This data describes a binding interaction between two proteins.

Sequence of protein 1:
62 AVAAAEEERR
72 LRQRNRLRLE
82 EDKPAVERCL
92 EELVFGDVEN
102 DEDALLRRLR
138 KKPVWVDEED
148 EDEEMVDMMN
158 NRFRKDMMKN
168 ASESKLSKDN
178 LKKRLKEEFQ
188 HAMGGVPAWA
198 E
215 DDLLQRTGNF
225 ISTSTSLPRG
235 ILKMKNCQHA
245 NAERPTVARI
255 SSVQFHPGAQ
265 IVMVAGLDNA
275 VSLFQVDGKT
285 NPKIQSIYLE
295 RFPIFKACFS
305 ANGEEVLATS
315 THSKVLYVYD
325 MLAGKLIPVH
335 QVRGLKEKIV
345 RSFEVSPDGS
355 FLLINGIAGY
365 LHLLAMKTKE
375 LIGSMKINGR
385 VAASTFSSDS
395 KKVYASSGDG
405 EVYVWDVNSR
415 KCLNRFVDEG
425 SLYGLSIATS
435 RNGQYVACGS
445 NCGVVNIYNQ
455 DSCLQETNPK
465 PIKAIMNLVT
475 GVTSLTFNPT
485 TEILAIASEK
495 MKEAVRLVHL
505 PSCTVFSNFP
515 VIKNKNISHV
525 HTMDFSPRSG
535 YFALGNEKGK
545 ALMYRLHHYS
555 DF

Contacts between the two chains:
Residue S281 in protein 2 is in contact with residue D216 in protein 1 (closest heavy-atom distance 4.1 Å).
Residue N93 in protein 2 is in contact with residue L110 in protein 1 (closest heavy-atom distance 3.5 Å).
Residue Q89 in protein 2 interacts with residue L110 in protein 1 (closest heavy-atom distance 3.7 Å).
Residue A240 in protein 2 contacts residue L218 in protein 1 (closest heavy-atom distance 3.7 Å).
Residue E275 in protein 2 is in contact with residue S226 in protein 1 (closest heavy-atom distance 3.4 Å).
Residue Q72 in protein 2 is in contact with residue D98 in protein 1 (closest heavy-atom distance 3.7 Å).
Residue F243 in protein 2 is in contact with residue D215 in protein 1 (closest heavy-atom distance 4.5 Å).
Residue V234 in protein 2 is in contact with residue I225 in protein 1 (closest heavy-atom distance 3.5 Å).
Residue T273 in protein 2 contacts residue S226 in protein 1 (closest heavy-atom distance 3.3 Å).
Residue Q285 in protein 2 interacts with residue D215 in protein 1 (closest heavy-atom distance 3.1 Å).
Residue T273 in protein 2 is in contact with residue S228 in protein 1 (closest heavy-atom distance 3.3 Å).
Residue I239 in protein 2 contacts residue F224 in protein 1 (closest heavy-atom distance 3.6 Å).
Residue P68 in protein 2 interacts with residue L110 in protein 1 (closest heavy-atom distance 4.0 Å).
Residue T83 in protein 2 contacts residue E103 in protein 1 (closest heavy-atom distance 2.4 Å).
Residue S235 in protein 2 interacts with residue I225 in protein 1 (closest heavy-atom distance 4.3 Å).
Residue K312 in protein 2 contacts residue T227 in protein 1 (closest heavy-atom distance 4.6 Å).
Residue K312 in protein 2 is in contact with residue S226 in protein 1 (closest heavy-atom distance 3.6 Å).
Residue L77 in protein 2 interacts with residue L106 in protein 1 (closest heavy-atom distance 3.9 Å).
Residue F243 in protein 2 interacts with residue D216 in protein 1 (closest heavy-atom distance 3.6 Å).
Residue Q82 in protein 2 contacts residue L106 in protein 1 (closest heavy-atom distance 3.7 Å).
Residue Q89 in protein 2 contacts residue R111 in protein 1 (closest heavy-atom distance 3.2 Å).
Residue A240 in protein 2 is in contact with residue F224 in protein 1 (closest heavy-atom distance 4.2 Å).
Residue D236 in protein 2 contacts residue F224 in protein 1 (closest heavy-atom distance 4.1 Å).
Residue P244 in protein 2 interacts with residue L218 in protein 1 (closest heavy-atom distance 3.6 Å).
Residue T273 in protein 2 is in contact with residue T227 in protein 1 (closest heavy-atom distance 3.7 Å).
Residue I239 in protein 2 is in contact with residue I225 in protein 1 (closest heavy-atom distance 3.7 Å).
Residue T76 in protein 2 is in contact with residue D98 in protein 1 (closest heavy-atom distance 3.3 Å).
Residue A85 in protein 2 is in contact with residue L107 in protein 1 (closest heavy-atom distance 4.2 Å).
Residue V86 in protein 2 is in contact with residue L110 in protein 1 (closest heavy-atom distance 3.8 Å).
Residue Q89 in protein 2 contacts residue L107 in protein 1 (closest heavy-atom distance 4.4 Å).
Residue D236 in protein 2 interacts with residue I225 in protein 1 (closest heavy-atom distance 4.1 Å).
Residue L73 in protein 2 is in contact with residue D98 in protein 1 (closest heavy-atom distance 3.5 Å).
Residue M274 in protein 2 is in contact with residue F224 in protein 1 (closest heavy-atom distance 3.9 Å).
Residue S281 in protein 2 is in contact with residue D215 in protein 1 (closest heavy-atom distance 3.2 Å).
Residue V86 in protein 2 contacts residue L106 in protein 1 (closest heavy-atom distance 3.9 Å).
Residue A85 in protein 2 is in contact with residue E103 in protein 1 (closest heavy-atom distance 4.3 Å).
Residue E275 in protein 2 is in contact with residue N223 in protein 1 (closest heavy-atom distance 3.5 Å).
Residue T273 in protein 2 interacts with residue F224 in protein 1 (closest heavy-atom distance 3.9 Å).
Residue L77 in protein 2 interacts with residue L110 in protein 1 (closest heavy-atom distance 4.6 Å).
Residue V272 in protein 2 contacts residue I225 in protein 1 (closest heavy-atom distance 3.7 Å).
Residue V86 in protein 2 interacts with residue E103 in protein 1 (closest heavy-atom distance 4.2 Å).
Residue Q247 in protein 2 contacts residue D216 in protein 1 (closest heavy-atom distance 3.1 Å).
Residue E275 in protein 2 is in contact with residue I225 in protein 1 (closest heavy-atom distance 2.8 Å).
Residue F278 in protein 2 interacts with residue L217 in protein 1 (closest heavy-atom distance 4.0 Å).
Residue V86 in protein 2 is in contact with residue L107 in protein 1 (closest heavy-atom distance 3.7 Å).
Residue D236 in protein 2 is in contact with residue N223 in protein 1 (closest heavy-atom distance 3.9 Å).
Residue L90 in protein 2 contacts residue L110 in protein 1 (closest heavy-atom distance 3.9 Å).
Residue K88 in protein 2 is in contact with residue R111 in protein 1 (closest heavy-atom distance 4.6 Å).
Residue S281 in protein 2 interacts with residue L217 in protein 1 (closest heavy-atom distance 3.9 Å).
Residue T273 in protein 2 interacts with residue I225 in protein 1 (closest heavy-atom distance 3.9 Å).
Residue E275 in protein 2 is in contact with residue F224 in protein 1 (closest heavy-atom distance 2.9 Å).
Residue L73 in protein 2 interacts with residue R109 in protein 1 (closest heavy-atom distance 3.7 Å).
Residue F243 in protein 2 contacts residue F224 in protein 1 (closest heavy-atom distance 4.6 Å).
Residue T76 in protein 2 interacts with residue V99 in protein 1 (closest heavy-atom distance 4.0 Å).
Residue M274 in protein 2 interacts with residue S226 in protein 1 (closest heavy-atom distance 3.1 Å).
Residue F243 in protein 2 interacts with residue L218 in protein 1 (closest heavy-atom distance 4.5 Å).
Residue F278 in protein 2 is in contact with residue F224 in protein 1 (closest heavy-atom distance 3.5 Å).
Residue L73 in protein 2 is in contact with residue L106 in protein 1 (closest heavy-atom distance 4.0 Å).
Residue F243 in protein 2 is in contact with residue L217 in protein 1 (closest heavy-atom distance 3.9 Å).
Residue L73 in protein 2 is in contact with residue E100 in protein 1 (closest heavy-atom distance 4.2 Å).

Sequence of protein 2:
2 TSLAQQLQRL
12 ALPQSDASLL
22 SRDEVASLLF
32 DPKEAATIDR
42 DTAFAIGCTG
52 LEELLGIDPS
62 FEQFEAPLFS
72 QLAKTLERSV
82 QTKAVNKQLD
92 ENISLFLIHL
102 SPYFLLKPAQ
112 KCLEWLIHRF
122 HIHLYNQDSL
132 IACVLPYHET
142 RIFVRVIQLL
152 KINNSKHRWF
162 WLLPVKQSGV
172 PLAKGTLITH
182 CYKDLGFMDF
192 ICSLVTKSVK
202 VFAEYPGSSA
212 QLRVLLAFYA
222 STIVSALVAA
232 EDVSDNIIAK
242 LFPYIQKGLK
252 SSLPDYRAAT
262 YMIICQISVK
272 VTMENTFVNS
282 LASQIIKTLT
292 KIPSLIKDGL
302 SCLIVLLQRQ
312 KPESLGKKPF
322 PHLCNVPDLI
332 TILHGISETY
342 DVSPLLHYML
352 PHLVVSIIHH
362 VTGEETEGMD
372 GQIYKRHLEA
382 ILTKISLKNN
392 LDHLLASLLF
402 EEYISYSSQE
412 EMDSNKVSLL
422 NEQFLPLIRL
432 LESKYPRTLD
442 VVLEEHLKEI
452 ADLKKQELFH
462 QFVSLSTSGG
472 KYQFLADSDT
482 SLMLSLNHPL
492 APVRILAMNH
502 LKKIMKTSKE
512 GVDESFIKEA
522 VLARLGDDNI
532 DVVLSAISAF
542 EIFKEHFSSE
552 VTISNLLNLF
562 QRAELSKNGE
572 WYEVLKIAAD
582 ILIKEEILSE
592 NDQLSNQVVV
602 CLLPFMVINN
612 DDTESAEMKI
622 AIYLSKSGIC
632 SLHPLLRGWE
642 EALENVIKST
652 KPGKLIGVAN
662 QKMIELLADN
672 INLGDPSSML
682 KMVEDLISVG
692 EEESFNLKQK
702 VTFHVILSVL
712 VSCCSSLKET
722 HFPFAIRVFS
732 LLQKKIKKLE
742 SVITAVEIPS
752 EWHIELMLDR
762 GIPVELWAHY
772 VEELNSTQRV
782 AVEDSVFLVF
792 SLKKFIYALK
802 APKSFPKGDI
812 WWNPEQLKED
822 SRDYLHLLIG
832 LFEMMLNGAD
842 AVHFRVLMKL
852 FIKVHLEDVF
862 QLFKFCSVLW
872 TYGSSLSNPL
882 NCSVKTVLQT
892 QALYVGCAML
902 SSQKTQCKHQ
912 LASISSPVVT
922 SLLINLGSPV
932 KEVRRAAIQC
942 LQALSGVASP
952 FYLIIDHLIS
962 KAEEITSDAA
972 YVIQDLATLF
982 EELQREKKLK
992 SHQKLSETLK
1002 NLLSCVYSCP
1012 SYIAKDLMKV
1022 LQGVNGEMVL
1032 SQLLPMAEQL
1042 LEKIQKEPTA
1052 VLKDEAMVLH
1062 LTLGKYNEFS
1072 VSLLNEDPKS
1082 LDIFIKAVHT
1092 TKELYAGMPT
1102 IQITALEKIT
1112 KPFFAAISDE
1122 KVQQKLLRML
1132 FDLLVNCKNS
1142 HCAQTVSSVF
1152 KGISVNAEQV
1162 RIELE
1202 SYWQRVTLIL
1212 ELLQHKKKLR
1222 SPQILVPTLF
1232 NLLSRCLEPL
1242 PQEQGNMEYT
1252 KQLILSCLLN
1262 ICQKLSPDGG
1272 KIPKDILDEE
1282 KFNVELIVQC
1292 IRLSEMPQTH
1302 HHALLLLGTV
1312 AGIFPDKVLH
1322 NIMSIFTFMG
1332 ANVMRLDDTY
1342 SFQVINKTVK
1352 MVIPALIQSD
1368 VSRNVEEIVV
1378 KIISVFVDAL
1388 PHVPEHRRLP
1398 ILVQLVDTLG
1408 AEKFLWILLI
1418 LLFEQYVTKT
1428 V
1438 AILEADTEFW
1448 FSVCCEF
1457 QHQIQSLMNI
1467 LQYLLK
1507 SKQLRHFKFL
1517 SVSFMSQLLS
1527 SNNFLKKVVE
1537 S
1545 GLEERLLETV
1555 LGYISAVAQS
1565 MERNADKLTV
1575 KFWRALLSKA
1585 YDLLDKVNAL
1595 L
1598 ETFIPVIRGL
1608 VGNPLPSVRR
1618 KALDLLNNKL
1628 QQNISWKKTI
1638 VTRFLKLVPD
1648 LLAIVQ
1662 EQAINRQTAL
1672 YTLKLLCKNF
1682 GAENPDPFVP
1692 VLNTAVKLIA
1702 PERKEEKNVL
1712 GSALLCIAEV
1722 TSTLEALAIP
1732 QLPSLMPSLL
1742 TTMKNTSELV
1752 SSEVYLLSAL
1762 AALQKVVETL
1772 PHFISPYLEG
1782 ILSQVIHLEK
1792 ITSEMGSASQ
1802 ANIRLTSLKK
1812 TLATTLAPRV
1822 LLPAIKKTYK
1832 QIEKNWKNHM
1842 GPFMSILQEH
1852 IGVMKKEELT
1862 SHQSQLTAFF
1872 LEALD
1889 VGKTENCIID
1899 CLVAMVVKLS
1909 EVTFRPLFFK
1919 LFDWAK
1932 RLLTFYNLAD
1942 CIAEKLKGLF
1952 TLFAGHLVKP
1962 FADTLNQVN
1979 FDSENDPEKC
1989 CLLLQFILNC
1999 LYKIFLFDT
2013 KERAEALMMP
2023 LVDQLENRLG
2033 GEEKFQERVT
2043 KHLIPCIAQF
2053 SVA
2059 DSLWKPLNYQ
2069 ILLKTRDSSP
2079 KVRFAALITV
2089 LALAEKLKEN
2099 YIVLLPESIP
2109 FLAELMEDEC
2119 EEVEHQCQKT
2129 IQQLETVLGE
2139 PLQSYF